Sequence of protein 2:
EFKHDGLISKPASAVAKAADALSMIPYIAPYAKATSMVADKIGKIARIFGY

These two protein chains interact to form a complex.

Sequence of protein 1:
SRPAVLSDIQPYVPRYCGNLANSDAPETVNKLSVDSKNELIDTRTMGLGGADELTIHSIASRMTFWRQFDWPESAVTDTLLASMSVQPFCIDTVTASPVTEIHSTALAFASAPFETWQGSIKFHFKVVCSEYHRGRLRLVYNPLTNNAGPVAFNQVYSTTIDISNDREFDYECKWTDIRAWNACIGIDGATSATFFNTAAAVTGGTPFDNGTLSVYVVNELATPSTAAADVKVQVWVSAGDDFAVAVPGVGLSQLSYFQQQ

Contacts between the two chains:
Residue S7 in protein 1 interacts with residue D5 in protein 2 (closest heavy-atom distance 3.7 Å).
Residue D8 in protein 1 contacts residue H4 in protein 2 (closest heavy-atom distance 4.3 Å).
Residue D8 in protein 1 is in contact with residue G6 in protein 2 (closest heavy-atom distance 4.2 Å).
Residue D8 in protein 1 interacts with residue K3 in protein 2 (closest heavy-atom distance 4.1 Å).
Residue S7 in protein 1 interacts with residue I8 in protein 2 (closest heavy-atom distance 4.7 Å).
Residue L6 in protein 1 is in contact with residue L7 in protein 2 (closest heavy-atom distance 3.9 Å).
Residue L6 in protein 1 is in contact with residue I8 in protein 2 (closest heavy-atom distance 3.8 Å).
Residue D8 in protein 1 contacts residue L7 in protein 2 (closest heavy-atom distance 5.0 Å).
Residue D8 in protein 1 contacts residue D5 in protein 2 (closest heavy-atom distance 3.2 Å).